Sequence of chain B:
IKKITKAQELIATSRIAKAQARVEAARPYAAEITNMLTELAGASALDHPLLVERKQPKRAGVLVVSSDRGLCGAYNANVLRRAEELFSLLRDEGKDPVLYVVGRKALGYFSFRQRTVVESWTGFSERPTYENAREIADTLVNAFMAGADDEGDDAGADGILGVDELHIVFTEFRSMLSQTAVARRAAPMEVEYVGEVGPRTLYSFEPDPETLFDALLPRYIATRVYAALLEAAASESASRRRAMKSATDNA

The following describes two proteins that form a bound complex.

Interface contacts:
Residue D109 in chain B contacts residue A527 in chain A (closest heavy-atom distance 3.8 Å).
Residue V211 in chain B contacts residue V540 in chain A (closest heavy-atom distance 2.8 Å).
Residue E209 in chain B is in contact with residue S537 in chain A (closest heavy-atom distance 2.7 Å).
Residue H184 in chain B contacts residue L533 in chain A (closest heavy-atom distance 3.8 Å).
Residue T55 in chain B contacts residue K539 in chain A (closest heavy-atom distance 3.1 Å).
Residue Y210 in chain B contacts residue P545 in chain A (closest heavy-atom distance 3.4 Å).
Residue A203 in chain B contacts residue E536 in chain A (closest heavy-atom distance 3.8 Å).
Residue R202 in chain B is in contact with residue K535 in chain A (closest heavy-atom distance 3.1 Å).
Residue G59 in chain B is in contact with residue V540 in chain A (closest heavy-atom distance 4.0 Å).
Residue Y210 in chain B contacts residue K542 in chain A (closest heavy-atom distance 3.4 Å).
Residue S105 in chain B contacts residue A525 in chain A (closest heavy-atom distance 2.9 Å).
Residue Y210 in chain B interacts with residue A544 in chain A (closest heavy-atom distance 4.1 Å).
Residue E56 in chain B interacts with residue R541 in chain A (closest heavy-atom distance 3.3 Å).
Residue R202 in chain B contacts residue E536 in chain A (closest heavy-atom distance 2.8 Å).
Residue E207 in chain B interacts with residue S537 in chain A (closest heavy-atom distance 2.8 Å).
Residue Y210 in chain B interacts with residue V540 in chain A (closest heavy-atom distance 3.4 Å).
Residue E102 in chain B interacts with residue E526 in chain A (closest heavy-atom distance 3.1 Å).
Residue R202 in chain B contacts residue E534 in chain A (closest heavy-atom distance 2.6 Å).
Residue E213 in chain B interacts with residue P543 in chain A (closest heavy-atom distance 3.2 Å).
Residue A58 in chain B contacts residue V540 in chain A (closest heavy-atom distance 3.9 Å).
Residue V208 in chain B interacts with residue V540 in chain A (closest heavy-atom distance 3.8 Å).
Residue E189 in chain B is in contact with residue E534 in chain A (closest heavy-atom distance 3.4 Å).
Residue L103 in chain B contacts residue L528 in chain A (closest heavy-atom distance 3.1 Å).
Residue V211 in chain B is in contact with residue R541 in chain A (closest heavy-atom distance 3.7 Å).
Residue A200 in chain B interacts with residue E534 in chain A (closest heavy-atom distance 3.2 Å).
Residue G59 in chain B contacts residue K542 in chain A (closest heavy-atom distance 2.8 Å).
Residue E207 in chain B contacts residue K535 in chain A (closest heavy-atom distance 3.3 Å).
Residue E102 in chain B contacts residue L528 in chain A (closest heavy-atom distance 3.1 Å).
Residue R99 in chain B interacts with residue L528 in chain A (closest heavy-atom distance 3.8 Å).
Residue E213 in chain B interacts with residue R541 in chain A (closest heavy-atom distance 4.0 Å).
Residue L106 in chain B contacts residue L528 in chain A (closest heavy-atom distance 3.4 Å).
Residue L68 in chain B interacts with residue V538 in chain A (closest heavy-atom distance 3.9 Å).
Residue E209 in chain B interacts with residue K539 in chain A (closest heavy-atom distance 2.9 Å).
Residue R201 in chain B interacts with residue E534 in chain A (closest heavy-atom distance 3.2 Å).
Residue V214 in chain B is in contact with residue R541 in chain A (closest heavy-atom distance 3.5 Å).
Residue E207 in chain B interacts with residue V538 in chain A (closest heavy-atom distance 3.2 Å).
Residue E209 in chain B contacts residue V538 in chain A (closest heavy-atom distance 3.2 Å).
Residue V199 in chain B interacts with residue E534 in chain A (closest heavy-atom distance 3.9 Å).
Residue R201 in chain B contacts residue E536 in chain A (closest heavy-atom distance 3.4 Å).
Residue A58 in chain B interacts with residue V538 in chain A (closest heavy-atom distance 3.8 Å).
Residue E209 in chain B interacts with residue V540 in chain A (closest heavy-atom distance 3.1 Å).
Residue Y239 in chain B interacts with residue E536 in chain A (closest heavy-atom distance 3.2 Å).
Residue L103 in chain B contacts residue L533 in chain A (closest heavy-atom distance 4.1 Å).
Residue E213 in chain B interacts with residue K542 in chain A (closest heavy-atom distance 4.1 Å).
Residue L63 in chain B is in contact with residue V540 in chain A (closest heavy-atom distance 4.1 Å).
Residue R243 in chain B is in contact with residue E536 in chain A (closest heavy-atom distance 2.6 Å).
Residue E207 in chain B is in contact with residue E536 in chain A (closest heavy-atom distance 2.7 Å).
Residue T55 in chain B interacts with residue R541 in chain A (closest heavy-atom distance 3.5 Å).
Residue V208 in chain B contacts residue V538 in chain A (closest heavy-atom distance 3.8 Å).
Residue M206 in chain B is in contact with residue E536 in chain A (closest heavy-atom distance 3.2 Å).
Residue V211 in chain B is in contact with residue K542 in chain A (closest heavy-atom distance 2.6 Å).
Residue Y210 in chain B is in contact with residue P543 in chain A (closest heavy-atom distance 3.9 Å).
Residue M206 in chain B is in contact with residue V538 in chain A (closest heavy-atom distance 3.2 Å).
Residue S105 in chain B contacts residue A527 in chain A (closest heavy-atom distance 3.6 Å).
Residue Y239 in chain B interacts with residue S537 in chain A (closest heavy-atom distance 3.9 Å).
Residue R201 in chain B is in contact with residue L533 in chain A (closest heavy-atom distance 3.9 Å).
Residue E102 in chain B contacts residue A527 in chain A (closest heavy-atom distance 3.4 Å).
Residue N52 in chain B interacts with residue R541 in chain A (closest heavy-atom distance 2.7 Å).
Residue A200 in chain B contacts residue L533 in chain A (closest heavy-atom distance 3.4 Å).
Residue L106 in chain B interacts with residue A527 in chain A (closest heavy-atom distance 3.3 Å).

Sequence of chain A:
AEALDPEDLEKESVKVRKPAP